Interface contacts:
Residue F249 in the second protein is in contact with residue Y211 in the first protein (closest heavy-atom distance 3.1 Å).
Residue S193 in the second protein contacts residue L206 in the first protein (closest heavy-atom distance 3.2 Å).
Residue P147 in the second protein contacts residue I34 in the first protein (closest heavy-atom distance 3.2 Å).
Residue G135 in the second protein is in contact with residue L33 in the first protein (closest heavy-atom distance 3.2 Å).
Residue G201 in the second protein is in contact with residue F214 in the first protein (closest heavy-atom distance 3.3 Å).
Residue E56 in the second protein interacts with residue N132 in the first protein (closest heavy-atom distance 2.8 Å).
Residue L27 in the second protein interacts with residue H140 in the first protein (closest heavy-atom distance 3.0 Å).
Residue M252 in the second protein interacts with residue R202 in the first protein (closest heavy-atom distance 3.3 Å).
Residue S31 in the second protein is in contact with residue H140 in the first protein (closest heavy-atom distance 3.1 Å).
Residue M140 in the second protein interacts with residue I51 in the first protein (closest heavy-atom distance 3.3 Å).
Residue W124 in the second protein is in contact with residue M64 in the first protein (closest heavy-atom distance 3.2 Å).
Residue M140 in the second protein contacts residue G54 in the first protein (closest heavy-atom distance 3.2 Å).
Residue V47 in the second protein interacts with residue L133 in the first protein (closest heavy-atom distance 3.3 Å).
Residue G272 in the second protein interacts with residue G181 in the first protein (closest heavy-atom distance 3.1 Å).
Residue N26 in the second protein is in contact with residue E26 in the first protein (closest heavy-atom distance 3.0 Å).
Residue G30 in the second protein is in contact with residue H140 in the first protein (closest heavy-atom distance 3.4 Å).
Residue F198 in the second protein interacts with residue L227 in the first protein (closest heavy-atom distance 3.2 Å).
Residue F44 in the second protein is in contact with residue H140 in the first protein (closest heavy-atom distance 3.2 Å).
Residue K206 in the second protein contacts residue T220 in the first protein (closest heavy-atom distance 2.8 Å).
Residue A133 in the second protein interacts with residue L224 in the first protein (closest heavy-atom distance 3.2 Å).
Residue E190 in the second protein is in contact with residue Y238 in the first protein (closest heavy-atom distance 3.1 Å).
Residue R128 in the second protein interacts with residue Q28 in the first protein (closest heavy-atom distance 3.3 Å).
Residue A132 in the second protein interacts with residue R31 in the first protein (closest heavy-atom distance 3.3 Å).
Residue A139 in the second protein contacts residue I50 in the first protein (closest heavy-atom distance 3.2 Å).
Residue S31 in the second protein contacts residue S143 in the first protein (closest heavy-atom distance 3.2 Å).
Residue R158 in the second protein contacts residue E26 in the first protein (closest heavy-atom distance 3.1 Å).
Residue A202 in the second protein is in contact with residue G213 in the first protein (closest heavy-atom distance 3.1 Å).
Residue N33 in the second protein is in contact with residue V118 in the first protein (closest heavy-atom distance 2.8 Å).
Residue E35 in the second protein interacts with residue V118 in the first protein (closest heavy-atom distance 3.3 Å).
Residue N33 in the second protein contacts residue Q121 in the first protein (closest heavy-atom distance 2.4 Å).
Residue R256 in the second protein contacts residue R202 in the first protein (closest heavy-atom distance 2.8 Å).
Residue G241 in the second protein interacts with residue F214 in the first protein (closest heavy-atom distance 3.3 Å).
Residue L197 in the second protein contacts residue L206 in the first protein (closest heavy-atom distance 3.3 Å).
Residue F77 in the second protein contacts residue E26 in the first protein (closest heavy-atom distance 3.4 Å).
Residue E190 in the second protein is in contact with residue Y205 in the first protein (closest heavy-atom distance 3.1 Å).
Residue G125 in the second protein interacts with residue M201 in the first protein (closest heavy-atom distance 3.3 Å).
Residue G196 in the second protein interacts with residue M201 in the first protein (closest heavy-atom distance 3.2 Å).
Residue E35 in the second protein is in contact with residue H122 in the first protein (closest heavy-atom distance 3.0 Å).
Residue Q29 in the second protein is in contact with residue I23 in the first protein (closest heavy-atom distance 3.4 Å).
Residue F77 in the second protein interacts with residue D25 in the first protein (closest heavy-atom distance 3.3 Å).
Residue Q29 in the second protein contacts residue L24 in the first protein (closest heavy-atom distance 3.4 Å).
Residue A136 in the second protein is in contact with residue E57 in the first protein (closest heavy-atom distance 3.3 Å).
Residue N205 in the second protein is in contact with residue F214 in the first protein (closest heavy-atom distance 2.7 Å).
Residue F154 in the second protein is in contact with residue Q28 in the first protein (closest heavy-atom distance 3.4 Å).
Residue R128 in the second protein is in contact with residue R31 in the first protein (closest heavy-atom distance 2.9 Å).
Residue K206 in the second protein is in contact with residue A217 in the first protein (closest heavy-atom distance 3.0 Å).
Residue R61 in the second protein interacts with residue N132 in the first protein (closest heavy-atom distance 3.3 Å).
Residue E190 in the second protein is in contact with residue Y245 in the first protein (closest heavy-atom distance 2.0 Å).
Residue R36 in the second protein contacts residue Q121 in the first protein (closest heavy-atom distance 3.2 Å).
Residue N33 in the second protein is in contact with residue T117 in the first protein (closest heavy-atom distance 3.0 Å).
Residue G191 in the second protein contacts residue A235 in the first protein (closest heavy-atom distance 3.2 Å).
Residue R36 in the second protein interacts with residue D125 in the first protein (closest heavy-atom distance 3.1 Å).
Residue M252 in the second protein contacts residue N199 in the first protein (closest heavy-atom distance 3.1 Å).
Residue N205 in the second protein interacts with residue A218 in the first protein (closest heavy-atom distance 3.0 Å).
Residue N155 in the second protein is in contact with residue E26 in the first protein (closest heavy-atom distance 3.2 Å).
Residue S143 in the second protein is in contact with residue I50 in the first protein (closest heavy-atom distance 3.0 Å).
Residue H209 in the second protein contacts residue G187 in the first protein (closest heavy-atom distance 3.3 Å).
Residue L134 in the second protein interacts with residue L224 in the first protein (closest heavy-atom distance 3.1 Å).
Residue A132 in the second protein interacts with residue E57 in the first protein (closest heavy-atom distance 2.8 Å).
Residue T248 in the second protein interacts with residue V191 in the first protein (closest heavy-atom distance 3.4 Å).

Sequence of the second protein:
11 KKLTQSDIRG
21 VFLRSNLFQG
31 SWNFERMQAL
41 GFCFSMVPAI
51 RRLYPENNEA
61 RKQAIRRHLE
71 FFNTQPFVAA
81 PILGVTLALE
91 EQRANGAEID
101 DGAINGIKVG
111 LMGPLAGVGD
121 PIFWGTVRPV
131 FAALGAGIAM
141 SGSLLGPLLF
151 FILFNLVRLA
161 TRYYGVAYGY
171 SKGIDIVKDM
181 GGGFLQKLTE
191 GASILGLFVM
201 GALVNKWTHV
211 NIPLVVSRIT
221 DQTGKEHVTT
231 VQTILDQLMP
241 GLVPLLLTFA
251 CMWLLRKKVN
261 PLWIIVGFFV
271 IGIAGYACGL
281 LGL

Sequence of the first protein:
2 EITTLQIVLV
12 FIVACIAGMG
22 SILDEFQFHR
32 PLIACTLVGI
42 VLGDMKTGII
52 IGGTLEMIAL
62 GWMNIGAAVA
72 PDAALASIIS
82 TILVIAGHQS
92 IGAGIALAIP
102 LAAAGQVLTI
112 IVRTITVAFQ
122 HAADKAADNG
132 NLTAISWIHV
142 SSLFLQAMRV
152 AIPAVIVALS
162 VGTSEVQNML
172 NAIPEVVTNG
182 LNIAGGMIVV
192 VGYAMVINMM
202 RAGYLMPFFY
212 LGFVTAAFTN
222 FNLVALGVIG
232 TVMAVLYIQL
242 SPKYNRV

This data describes a binding interaction between two proteins.